Sequence of protein 1:
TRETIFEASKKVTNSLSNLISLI

Sequence of protein 2:
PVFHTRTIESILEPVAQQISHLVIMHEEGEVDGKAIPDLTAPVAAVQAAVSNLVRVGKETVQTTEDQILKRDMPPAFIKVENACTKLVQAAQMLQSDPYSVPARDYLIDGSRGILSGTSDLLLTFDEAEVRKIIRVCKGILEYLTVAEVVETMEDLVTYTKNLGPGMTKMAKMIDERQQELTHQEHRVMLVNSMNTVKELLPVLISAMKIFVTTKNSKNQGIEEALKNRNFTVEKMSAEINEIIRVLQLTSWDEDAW

Residue-level contacts at the interface:
Residue V47 in protein 2 contacts residue S19 in protein 1 (closest heavy-atom distance 3.3 Å).
Residue V57 in protein 2 is in contact with residue I9 in protein 1 (closest heavy-atom distance 3.9 Å).
Residue L13 in protein 2 contacts residue T17 in protein 1 (closest heavy-atom distance 4.2 Å).
Residue V16 in protein 2 interacts with residue S21 in protein 1 (closest heavy-atom distance 3.6 Å).
Residue P15 in protein 2 is in contact with residue S21 in protein 1 (closest heavy-atom distance 3.9 Å).
Residue A46 in protein 2 is in contact with residue S19 in protein 1 (closest heavy-atom distance 4.0 Å).
Residue L54 in protein 2 contacts residue A12 in protein 1 (closest heavy-atom distance 3.8 Å).
Residue N53 in protein 2 contacts residue A12 in protein 1 (closest heavy-atom distance 3.9 Å).
Residue L40 in protein 2 interacts with residue L23 in protein 1 (closest heavy-atom distance 4.0 Å).
Residue L54 in protein 2 contacts residue S13 in protein 1 (closest heavy-atom distance 3.4 Å).
Residue Q19 in protein 2 interacts with residue S21 in protein 1 (closest heavy-atom distance 2.6 Å).
Residue I115 in protein 2 interacts with residue V16 in protein 1 (closest heavy-atom distance 3.5 Å).
Residue V57 in protein 2 interacts with residue T8 in protein 1 (closest heavy-atom distance 3.9 Å).
Residue V16 in protein 2 contacts residue I24 in protein 1 (closest heavy-atom distance 3.8 Å).
Residue G58 in protein 2 contacts residue I9 in protein 1 (closest heavy-atom distance 3.6 Å).
Residue Q19 in protein 2 is in contact with residue S25 in protein 1 (closest heavy-atom distance 3.2 Å).
Residue P43 in protein 2 contacts residue L23 in protein 1 (closest heavy-atom distance 3.8 Å).
Residue L123 in protein 2 is in contact with residue F10 in protein 1 (closest heavy-atom distance 3.8 Å).
Residue S11 in protein 2 interacts with residue K14 in protein 1 (closest heavy-atom distance 2.8 Å).
Residue S112 in protein 2 interacts with residue I24 in protein 1 (closest heavy-atom distance 4.2 Å).
Residue E60 in protein 2 contacts residue R6 in protein 1 (closest heavy-atom distance 2.7 Å).
Residue T8 in protein 2 interacts with residue F10 in protein 1 (closest heavy-atom distance 3.8 Å).
Residue V16 in protein 2 contacts residue L20 in protein 1 (closest heavy-atom distance 3.9 Å).
Residue I12 in protein 2 contacts residue T17 in protein 1 (closest heavy-atom distance 2.7 Å).
Residue L88 in protein 2 is in contact with residue L23 in protein 1 (closest heavy-atom distance 3.8 Å).
Residue L54 in protein 2 interacts with residue V16 in protein 1 (closest heavy-atom distance 3.9 Å).
Residue I12 in protein 2 is in contact with residue K14 in protein 1 (closest heavy-atom distance 3.9 Å).
Residue T119 in protein 2 interacts with residue S13 in protein 1 (closest heavy-atom distance 3.7 Å).
Residue V57 in protein 2 is in contact with residue A12 in protein 1 (closest heavy-atom distance 4.0 Å).
Residue L123 in protein 2 interacts with residue S13 in protein 1 (closest heavy-atom distance 3.8 Å).
Residue I12 in protein 2 interacts with residue F10 in protein 1 (closest heavy-atom distance 3.9 Å).
Residue R56 in protein 2 contacts residue R6 in protein 1 (closest heavy-atom distance 3.7 Å).
Residue R56 in protein 2 interacts with residue E7 in protein 1 (closest heavy-atom distance 3.4 Å).
Residue L54 in protein 2 is in contact with residue I9 in protein 1 (closest heavy-atom distance 3.7 Å).
Residue N53 in protein 2 is in contact with residue E7 in protein 1 (closest heavy-atom distance 2.8 Å).
Residue L23 in protein 2 interacts with residue I27 in protein 1 (closest heavy-atom distance 3.6 Å).
Residue A50 in protein 2 interacts with residue S19 in protein 1 (closest heavy-atom distance 3.9 Å).
Residue S112 in protein 2 contacts residue L20 in protein 1 (closest heavy-atom distance 3.7 Å).
Residue L40 in protein 2 is in contact with residue L26 in protein 1 (closest heavy-atom distance 4.1 Å).
Residue V57 in protein 2 contacts residue E7 in protein 1 (closest heavy-atom distance 3.6 Å).
Residue I115 in protein 2 is in contact with residue L20 in protein 1 (closest heavy-atom distance 4.0 Å).
Residue E14 in protein 2 interacts with residue K14 in protein 1 (closest heavy-atom distance 3.0 Å).
Residue P38 in protein 2 is in contact with residue L26 in protein 1 (closest heavy-atom distance 3.6 Å).
Residue F126 in protein 2 is in contact with residue I9 in protein 1 (closest heavy-atom distance 3.8 Å).
Residue V47 in protein 2 interacts with residue L23 in protein 1 (closest heavy-atom distance 4.2 Å).
Residue L108 in protein 2 is in contact with residue I27 in protein 1 (closest heavy-atom distance 4.0 Å).
Residue L23 in protein 2 interacts with residue I24 in protein 1 (closest heavy-atom distance 4.0 Å).
Residue Q19 in protein 2 is in contact with residue I24 in protein 1 (closest heavy-atom distance 4.0 Å).
Residue V16 in protein 2 interacts with residue T17 in protein 1 (closest heavy-atom distance 3.9 Å).
Residue I20 in protein 2 is in contact with residue I24 in protein 1 (closest heavy-atom distance 3.3 Å).
Residue P15 in protein 2 is in contact with residue K14 in protein 1 (closest heavy-atom distance 4.2 Å).
Residue T119 in protein 2 contacts residue V16 in protein 1 (closest heavy-atom distance 3.8 Å).
Residue A50 in protein 2 contacts residue V16 in protein 1 (closest heavy-atom distance 3.3 Å).
Residue A50 in protein 2 contacts residue K15 in protein 1 (closest heavy-atom distance 3.8 Å).
Residue V51 in protein 2 is in contact with residue V16 in protein 1 (closest heavy-atom distance 3.8 Å).
Residue V47 in protein 2 is in contact with residue L20 in protein 1 (closest heavy-atom distance 3.9 Å).
Residue I12 in protein 2 is in contact with residue S13 in protein 1 (closest heavy-atom distance 3.8 Å).
Residue I20 in protein 2 is in contact with residue L20 in protein 1 (closest heavy-atom distance 3.8 Å).
Residue V44 in protein 2 contacts residue L23 in protein 1 (closest heavy-atom distance 3.6 Å).
Residue P43 in protein 2 interacts with residue L26 in protein 1 (closest heavy-atom distance 3.5 Å).

The following describes two proteins that form a bound complex.